Sequence of the second protein:
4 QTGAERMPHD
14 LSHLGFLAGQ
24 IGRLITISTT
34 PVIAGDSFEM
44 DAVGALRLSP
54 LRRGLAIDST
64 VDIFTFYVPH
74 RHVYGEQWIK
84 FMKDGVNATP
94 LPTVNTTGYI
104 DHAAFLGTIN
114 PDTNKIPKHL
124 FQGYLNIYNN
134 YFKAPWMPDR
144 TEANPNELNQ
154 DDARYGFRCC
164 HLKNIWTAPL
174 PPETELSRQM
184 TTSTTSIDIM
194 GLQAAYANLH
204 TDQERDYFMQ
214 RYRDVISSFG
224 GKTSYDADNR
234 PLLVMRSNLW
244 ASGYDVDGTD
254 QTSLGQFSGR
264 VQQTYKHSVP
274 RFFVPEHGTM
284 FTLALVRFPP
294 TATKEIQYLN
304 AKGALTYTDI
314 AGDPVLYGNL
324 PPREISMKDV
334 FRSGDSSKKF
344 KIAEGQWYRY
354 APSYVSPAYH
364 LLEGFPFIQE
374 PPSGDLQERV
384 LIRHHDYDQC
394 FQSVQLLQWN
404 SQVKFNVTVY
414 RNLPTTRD

Sequence of the first protein:
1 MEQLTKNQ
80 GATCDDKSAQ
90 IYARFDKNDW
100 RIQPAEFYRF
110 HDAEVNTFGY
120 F

Contacts between the two chains:
Residue R9 in the second protein contacts residue I101 in the first protein (closest heavy-atom distance 2.9 Å).
Residue R274 in the second protein contacts residue F94 in the first protein (closest heavy-atom distance 3.6 Å).
Residue F67 in the second protein is in contact with residue F120 in the first protein (closest heavy-atom distance 3.4 Å).
Residue V237 in the second protein contacts residue F109 in the first protein (closest heavy-atom distance 3.3 Å).
Residue L236 in the second protein contacts residue F120 in the first protein (closest heavy-atom distance 3.7 Å).
Residue F135 in the second protein interacts with residue Y119 in the first protein (closest heavy-atom distance 4.2 Å).
Residue G6 in the second protein interacts with residue I101 in the first protein (closest heavy-atom distance 3.8 Å).
Residue A137 in the second protein interacts with residue Y119 in the first protein (closest heavy-atom distance 3.7 Å).
Residue S40 in the second protein contacts residue E105 in the first protein (closest heavy-atom distance 2.9 Å).
Residue F275 in the second protein interacts with residue Y107 in the first protein (closest heavy-atom distance 4.1 Å).
Residue Y134 in the second protein is in contact with residue F120 in the first protein (closest heavy-atom distance 3.0 Å).
Residue R9 in the second protein contacts residue E105 in the first protein (closest heavy-atom distance 3.9 Å).
Residue P138 in the second protein contacts residue G118 in the first protein (closest heavy-atom distance 4.3 Å).
Residue M238 in the second protein interacts with residue F109 in the first protein (closest heavy-atom distance 3.2 Å).
Residue K166 in the second protein is in contact with residue Y119 in the first protein (closest heavy-atom distance 3.3 Å).
Residue R239 in the second protein interacts with residue F109 in the first protein (closest heavy-atom distance 3.9 Å).
Residue T5 in the second protein interacts with residue I101 in the first protein (closest heavy-atom distance 3.4 Å).
Residue R274 in the second protein contacts residue D95 in the first protein (closest heavy-atom distance 3.7 Å).
Residue K166 in the second protein contacts residue F117 in the first protein (closest heavy-atom distance 3.0 Å).
Residue R239 in the second protein interacts with residue F120 in the first protein (closest heavy-atom distance 2.8 Å).
Residue R274 in the second protein contacts residue K96 in the first protein (closest heavy-atom distance 2.8 Å).
Residue E8 in the second protein contacts residue R100 in the first protein (closest heavy-atom distance 2.5 Å).
Residue A7 in the second protein contacts residue R100 in the first protein (closest heavy-atom distance 1.8 Å).
Residue F275 in the second protein interacts with residue F106 in the first protein (closest heavy-atom distance 3.6 Å).
Residue V237 in the second protein contacts residue Y107 in the first protein (closest heavy-atom distance 3.3 Å).
Residue K166 in the second protein interacts with residue E113 in the first protein (closest heavy-atom distance 2.5 Å).
Residue R239 in the second protein contacts residue Q8 in the first protein (closest heavy-atom distance 4.0 Å).
Residue P138 in the second protein is in contact with residue Y119 in the first protein (closest heavy-atom distance 3.7 Å).
Residue L236 in the second protein contacts residue F109 in the first protein (closest heavy-atom distance 3.8 Å).
Residue A7 in the second protein interacts with residue I101 in the first protein (closest heavy-atom distance 3.7 Å).
Residue F276 in the second protein contacts residue E105 in the first protein (closest heavy-atom distance 4.0 Å).
Residue R239 in the second protein interacts with residue E113 in the first protein (closest heavy-atom distance 3.8 Å).
Residue P273 in the second protein interacts with residue Y107 in the first protein (closest heavy-atom distance 2.6 Å).
Residue R274 in the second protein contacts residue A104 in the first protein (closest heavy-atom distance 4.1 Å).
Residue R274 in the second protein interacts with residue Q102 in the first protein (closest heavy-atom distance 4.2 Å).
Residue Y413 in the second protein contacts residue W99 in the first protein (closest heavy-atom distance 3.2 Å).
Residue R274 in the second protein is in contact with residue E105 in the first protein (closest heavy-atom distance 3.0 Å).
Residue G6 in the second protein interacts with residue R100 in the first protein (closest heavy-atom distance 4.2 Å).
Residue R239 in the second protein interacts with residue D111 in the first protein (closest heavy-atom distance 2.8 Å).
Residue A7 in the second protein interacts with residue W99 in the first protein (closest heavy-atom distance 3.5 Å).
Residue K136 in the second protein interacts with residue Y119 in the first protein (closest heavy-atom distance 3.7 Å).
Residue F135 in the second protein is in contact with residue F120 in the first protein (closest heavy-atom distance 3.9 Å).
Residue R9 in the second protein is in contact with residue W99 in the first protein (closest heavy-atom distance 3.0 Å).
Residue A171 in the second protein contacts residue Y119 in the first protein (closest heavy-atom distance 3.1 Å).
Residue N241 in the second protein interacts with residue Q8 in the first protein (closest heavy-atom distance 4.1 Å).
Residue T170 in the second protein interacts with residue Y119 in the first protein (closest heavy-atom distance 3.3 Å).
Residue Y413 in the second protein is in contact with residue K96 in the first protein (closest heavy-atom distance 4.2 Å).
Residue R9 in the second protein contacts residue R100 in the first protein (closest heavy-atom distance 3.5 Å).
Residue R274 in the second protein is in contact with residue D98 in the first protein (closest heavy-atom distance 4.1 Å).
Residue R290 in the second protein is in contact with residue F120 in the first protein (closest heavy-atom distance 2.8 Å).
Residue C163 in the second protein contacts residue Y119 in the first protein (closest heavy-atom distance 4.1 Å).
Residue M10 in the second protein interacts with residue W99 in the first protein (closest heavy-atom distance 3.8 Å).
Residue F276 in the second protein interacts with residue I101 in the first protein (closest heavy-atom distance 3.9 Å).
Residue K166 in the second protein is in contact with residue F120 in the first protein (closest heavy-atom distance 2.6 Å).
Residue V272 in the second protein is in contact with residue Y107 in the first protein (closest heavy-atom distance 4.0 Å).
Residue A171 in the second protein is in contact with residue F117 in the first protein (closest heavy-atom distance 4.2 Å).
Residue R274 in the second protein contacts residue Y107 in the first protein (closest heavy-atom distance 3.6 Å).
Residue P11 in the second protein contacts residue W99 in the first protein (closest heavy-atom distance 3.5 Å).
Residue F276 in the second protein is in contact with residue F106 in the first protein (closest heavy-atom distance 3.5 Å).
Residue Y134 in the second protein interacts with residue Y119 in the first protein (closest heavy-atom distance 3.4 Å).

The following describes two proteins that form a bound complex.